Interface contacts:
Residue Y9 in chain B is in contact with residue T3 in chain A (closest heavy-atom distance 3.9 Å).
Residue K146 in chain B contacts residue K7 in chain A (closest heavy-atom distance 4.2 Å).
Residue K146 in chain B is in contact with residue N8 in chain A (closest heavy-atom distance 3.4 Å).
Residue Y9 in chain B contacts residue E5 in chain A (closest heavy-atom distance 3.6 Å).
Residue Y59 in chain B contacts residue Q1 in chain A (closest heavy-atom distance 3.7 Å).
Residue Y74 in chain B interacts with residue W9 in chain A (closest heavy-atom distance 4.5 Å).
Residue W167 in chain B is in contact with residue Q1 in chain A (closest heavy-atom distance 3.5 Å).
Residue Y159 in chain B is in contact with residue A2 in chain A (closest heavy-atom distance 4.0 Å).
Residue I66 in chain B contacts residue T3 in chain A (closest heavy-atom distance 3.5 Å).
Residue S116 in chain B is in contact with residue W9 in chain A (closest heavy-atom distance 4.0 Å).
Residue I95 in chain B is in contact with residue W9 in chain A (closest heavy-atom distance 3.5 Å).
Residue N63 in chain B is in contact with residue A2 in chain A (closest heavy-atom distance 3.1 Å).
Residue Y99 in chain B contacts residue T3 in chain A (closest heavy-atom distance 3.1 Å).
Residue Y84 in chain B is in contact with residue W9 in chain A (closest heavy-atom distance 2.7 Å).
Residue I142 in chain B contacts residue W9 in chain A (closest heavy-atom distance 4.8 Å).
Residue R97 in chain B interacts with residue E5 in chain A (closest heavy-atom distance 2.6 Å).
Residue Y74 in chain B interacts with residue E5 in chain A (closest heavy-atom distance 2.9 Å).
Residue T73 in chain B contacts residue N8 in chain A (closest heavy-atom distance 3.5 Å).
Residue Q155 in chain B interacts with residue V6 in chain A (closest heavy-atom distance 3.5 Å).
Residue V152 in chain B interacts with residue K7 in chain A (closest heavy-atom distance 3.8 Å).
Residue T73 in chain B interacts with residue E5 in chain A (closest heavy-atom distance 3.9 Å).
Residue Y171 in chain B interacts with residue Q1 in chain A (closest heavy-atom distance 2.7 Å).
Residue M5 in chain B interacts with residue Q1 in chain A (closest heavy-atom distance 4.0 Å).
Residue A150 in chain B interacts with residue K7 in chain A (closest heavy-atom distance 3.7 Å).
Residue T143 in chain B is in contact with residue N8 in chain A (closest heavy-atom distance 4.8 Å).
Residue T143 in chain B interacts with residue W9 in chain A (closest heavy-atom distance 2.7 Å).
Residue I80 in chain B interacts with residue N8 in chain A (closest heavy-atom distance 3.7 Å).
Residue K146 in chain B is in contact with residue W9 in chain A (closest heavy-atom distance 2.7 Å).
Residue R62 in chain B interacts with residue Q1 in chain A (closest heavy-atom distance 3.0 Å).
Residue Y7 in chain B is in contact with residue A2 in chain A (closest heavy-atom distance 3.4 Å).
Residue I66 in chain B is in contact with residue Q1 in chain A (closest heavy-atom distance 3.8 Å).
Residue Y9 in chain B is in contact with residue A2 in chain A (closest heavy-atom distance 4.1 Å).
Residue W147 in chain B contacts residue K7 in chain A (closest heavy-atom distance 3.7 Å).
Residue Y118 in chain B interacts with residue W9 in chain A (closest heavy-atom distance 4.1 Å).
Residue Y159 in chain B interacts with residue Q1 in chain A (closest heavy-atom distance 2.6 Å).
Residue F67 in chain B is in contact with residue A2 in chain A (closest heavy-atom distance 3.8 Å).
Residue R97 in chain B is in contact with residue T3 in chain A (closest heavy-atom distance 4.1 Å).
Residue N70 in chain B contacts residue Q4 in chain A (closest heavy-atom distance 4.9 Å).
Residue N77 in chain B contacts residue N8 in chain A (closest heavy-atom distance 3.0 Å).
Residue A81 in chain B contacts residue W9 in chain A (closest heavy-atom distance 4.1 Å).
Residue L156 in chain B is in contact with residue T3 in chain A (closest heavy-atom distance 4.6 Å).
Residue A117 in chain B interacts with residue W9 in chain A (closest heavy-atom distance 3.8 Å).
Residue V152 in chain B is in contact with residue V6 in chain A (closest heavy-atom distance 3.9 Å).
Residue Y99 in chain B contacts residue A2 in chain A (closest heavy-atom distance 3.4 Å).
Residue Y159 in chain B is in contact with residue T3 in chain A (closest heavy-atom distance 3.4 Å).
Residue Y123 in chain B interacts with residue W9 in chain A (closest heavy-atom distance 3.5 Å).
Residue Y7 in chain B contacts residue Q1 in chain A (closest heavy-atom distance 2.8 Å).
Residue L156 in chain B contacts residue V6 in chain A (closest heavy-atom distance 4.7 Å).
Residue I80 in chain B contacts residue W9 in chain A (closest heavy-atom distance 3.5 Å).
Residue N70 in chain B contacts residue T3 in chain A (closest heavy-atom distance 4.5 Å).
Residue T73 in chain B interacts with residue K7 in chain A (closest heavy-atom distance 4.8 Å).
Residue E76 in chain B contacts residue N8 in chain A (closest heavy-atom distance 3.5 Å).
Residue I66 in chain B is in contact with residue Q4 in chain A (closest heavy-atom distance 3.9 Å).
Residue N70 in chain B contacts residue E5 in chain A (closest heavy-atom distance 3.2 Å).
Residue W147 in chain B contacts residue N8 in chain A (closest heavy-atom distance 2.8 Å).
Residue W147 in chain B interacts with residue W9 in chain A (closest heavy-atom distance 3.9 Å).
Residue F33 in chain B interacts with residue Q1 in chain A (closest heavy-atom distance 4.5 Å).
Residue N63 in chain B interacts with residue Q1 in chain A (closest heavy-atom distance 3.0 Å).
Residue I66 in chain B interacts with residue A2 in chain A (closest heavy-atom distance 3.6 Å).
Residue N77 in chain B is in contact with residue W9 in chain A (closest heavy-atom distance 2.9 Å).

These two protein chains interact to form a complex.

Sequence of chain B:
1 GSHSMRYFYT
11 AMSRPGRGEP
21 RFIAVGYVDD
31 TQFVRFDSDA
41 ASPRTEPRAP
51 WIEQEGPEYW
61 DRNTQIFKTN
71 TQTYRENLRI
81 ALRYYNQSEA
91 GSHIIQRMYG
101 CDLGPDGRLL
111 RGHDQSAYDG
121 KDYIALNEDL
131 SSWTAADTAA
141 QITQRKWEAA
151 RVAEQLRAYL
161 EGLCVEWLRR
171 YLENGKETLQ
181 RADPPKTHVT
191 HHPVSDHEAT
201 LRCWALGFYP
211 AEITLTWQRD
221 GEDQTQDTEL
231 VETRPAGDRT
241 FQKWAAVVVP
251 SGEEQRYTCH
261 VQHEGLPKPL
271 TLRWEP

Sequence of chain A:
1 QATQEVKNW